Sequence of chain B:
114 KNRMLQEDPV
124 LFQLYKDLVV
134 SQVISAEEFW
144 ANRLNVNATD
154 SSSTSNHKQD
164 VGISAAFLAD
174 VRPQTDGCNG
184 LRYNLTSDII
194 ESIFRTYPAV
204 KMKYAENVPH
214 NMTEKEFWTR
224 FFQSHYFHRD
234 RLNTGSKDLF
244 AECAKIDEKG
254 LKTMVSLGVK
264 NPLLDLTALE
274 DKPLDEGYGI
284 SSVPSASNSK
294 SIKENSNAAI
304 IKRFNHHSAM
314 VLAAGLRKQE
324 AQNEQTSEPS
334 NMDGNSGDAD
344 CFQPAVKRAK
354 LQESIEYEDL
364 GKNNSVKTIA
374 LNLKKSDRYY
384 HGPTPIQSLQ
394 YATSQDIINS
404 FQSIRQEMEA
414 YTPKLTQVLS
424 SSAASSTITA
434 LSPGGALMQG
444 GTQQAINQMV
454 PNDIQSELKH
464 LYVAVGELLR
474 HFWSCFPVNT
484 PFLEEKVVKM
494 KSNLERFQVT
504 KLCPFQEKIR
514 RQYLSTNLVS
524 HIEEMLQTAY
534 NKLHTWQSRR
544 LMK

Contacts between the two chains:
Residue M528 in chain B interacts with residue D277 in chain A (closest heavy-atom distance 3.6 Å).
Residue Q322 in chain B interacts with residue N181 in chain A (closest heavy-atom distance 2.8 Å).
Residue S167 in chain B contacts residue P179 in chain A (closest heavy-atom distance 3.4 Å).
Residue S477 in chain B interacts with residue R251 in chain A (closest heavy-atom distance 2.8 Å).
Residue Q447 in chain B interacts with residue P269 in chain A (closest heavy-atom distance 2.9 Å).
Residue Q458 in chain B contacts residue A274 in chain A (closest heavy-atom distance 2.9 Å).
Residue A168 in chain B contacts residue C177 in chain A (closest heavy-atom distance 3.2 Å).
Residue V164 in chain B is in contact with residue P179 in chain A (closest heavy-atom distance 3.3 Å).
Residue A352 in chain B interacts with residue R54 in chain A (closest heavy-atom distance 3.4 Å).
Residue H524 in chain B contacts residue F271 in chain A (closest heavy-atom distance 3.4 Å).
Residue G444 in chain B interacts with residue P269 in chain A (closest heavy-atom distance 3.7 Å).
Residue I525 in chain B is in contact with residue H275 in chain A (closest heavy-atom distance 3.3 Å).
Residue R351 in chain B is in contact with residue R54 in chain A (closest heavy-atom distance 2.9 Å).
Residue K161 in chain B is in contact with residue R113 in chain A (closest heavy-atom distance 3.6 Å).
Residue Q446 in chain B contacts residue P269 in chain A (closest heavy-atom distance 3.4 Å).
Residue V149 in chain B contacts residue H158 in chain A (closest heavy-atom distance 3.5 Å).
Residue D163 in chain B is in contact with residue K112 in chain A (closest heavy-atom distance 3.4 Å).
Residue H524 in chain B is in contact with residue L276 in chain A (closest heavy-atom distance 3.5 Å).
Residue A169 in chain B contacts residue C177 in chain A (closest heavy-atom distance 3.4 Å).
Residue H160 in chain B interacts with residue S150 in chain A (closest heavy-atom distance 3.1 Å).
Residue H524 in chain B interacts with residue H275 in chain A (closest heavy-atom distance 3.5 Å).
Residue E527 in chain B contacts residue R295 in chain A (closest heavy-atom distance 2.6 Å).
Residue E527 in chain B interacts with residue D277 in chain A (closest heavy-atom distance 3.5 Å).
Residue G443 in chain B contacts residue P269 in chain A (closest heavy-atom distance 3.3 Å).
Residue H160 in chain B contacts residue N147 in chain A (closest heavy-atom distance 3.2 Å).
Residue A168 in chain B contacts residue D178 in chain A (closest heavy-atom distance 3.2 Å).
Residue N450 in chain B interacts with residue M273 in chain A (closest heavy-atom distance 3.3 Å).
Residue N520 in chain B interacts with residue A267 in chain A (closest heavy-atom distance 3.2 Å).
Residue P454 in chain B is in contact with residue M273 in chain A (closest heavy-atom distance 3.3 Å).
Residue K321 in chain B interacts with residue N181 in chain A (closest heavy-atom distance 3.2 Å).
Residue E527 in chain B contacts residue C294 in chain A (closest heavy-atom distance 3.6 Å).
Residue K462 in chain B is in contact with residue N279 in chain A (closest heavy-atom distance 3.4 Å).
Residue A352 in chain B interacts with residue V53 in chain A (closest heavy-atom distance 3.7 Å).
Residue D163 in chain B is in contact with residue P179 in chain A (closest heavy-atom distance 2.3 Å).
Residue Q458 in chain B is in contact with residue H275 in chain A (closest heavy-atom distance 3.4 Å).
Residue L521 in chain B interacts with residue M273 in chain A (closest heavy-atom distance 3.7 Å).
Residue R473 in chain B is in contact with residue I307 in chain A (closest heavy-atom distance 3.5 Å).
Residue S459 in chain B is in contact with residue A274 in chain A (closest heavy-atom distance 3.3 Å).
Residue H524 in chain B contacts residue D277 in chain A (closest heavy-atom distance 3.7 Å).
Residue E356 in chain B is in contact with residue F326 in chain A (closest heavy-atom distance 3.2 Å).
Residue K462 in chain B interacts with residue A274 in chain A (closest heavy-atom distance 3.4 Å).
Residue A169 in chain B contacts residue E142 in chain A (closest heavy-atom distance 2.6 Å).
Residue H524 in chain B contacts residue K268 in chain A (closest heavy-atom distance 3.0 Å).
Residue K321 in chain B contacts residue S180 in chain A (closest heavy-atom distance 3.4 Å).
Residue L440 in chain B contacts residue D266 in chain A (closest heavy-atom distance 3.3 Å).
Residue T152 in chain B is in contact with residue Q154 in chain A (closest heavy-atom distance 2.9 Å).
Residue P454 in chain B interacts with residue A274 in chain A (closest heavy-atom distance 3.3 Å).
Residue A439 in chain B interacts with residue D266 in chain A (closest heavy-atom distance 2.9 Å).
Residue R473 in chain B contacts residue Q293 in chain A (closest heavy-atom distance 3.1 Å).
Residue E470 in chain B interacts with residue G309 in chain A (closest heavy-atom distance 3.2 Å).
Residue D153 in chain B interacts with residue Q154 in chain A (closest heavy-atom distance 3.2 Å).
Residue L521 in chain B contacts residue H275 in chain A (closest heavy-atom distance 3.5 Å).
Residue V164 in chain B contacts residue S180 in chain A (closest heavy-atom distance 3.4 Å).
Residue E356 in chain B interacts with residue P327 in chain A (closest heavy-atom distance 3.7 Å).
Residue Q162 in chain B is in contact with residue R113 in chain A (closest heavy-atom distance 3.4 Å).
Residue E470 in chain B is in contact with residue K306 in chain A (closest heavy-atom distance 2.8 Å).
Residue V349 in chain B contacts residue R54 in chain A (closest heavy-atom distance 3.2 Å).
Residue G165 in chain B interacts with residue P179 in chain A (closest heavy-atom distance 2.5 Å).
Residue Q451 in chain B is in contact with residue L284 in chain A (closest heavy-atom distance 3.5 Å).
Residue E470 in chain B interacts with residue I307 in chain A (closest heavy-atom distance 3.2 Å).

These two protein chains interact to form a complex.

Sequence of chain A:
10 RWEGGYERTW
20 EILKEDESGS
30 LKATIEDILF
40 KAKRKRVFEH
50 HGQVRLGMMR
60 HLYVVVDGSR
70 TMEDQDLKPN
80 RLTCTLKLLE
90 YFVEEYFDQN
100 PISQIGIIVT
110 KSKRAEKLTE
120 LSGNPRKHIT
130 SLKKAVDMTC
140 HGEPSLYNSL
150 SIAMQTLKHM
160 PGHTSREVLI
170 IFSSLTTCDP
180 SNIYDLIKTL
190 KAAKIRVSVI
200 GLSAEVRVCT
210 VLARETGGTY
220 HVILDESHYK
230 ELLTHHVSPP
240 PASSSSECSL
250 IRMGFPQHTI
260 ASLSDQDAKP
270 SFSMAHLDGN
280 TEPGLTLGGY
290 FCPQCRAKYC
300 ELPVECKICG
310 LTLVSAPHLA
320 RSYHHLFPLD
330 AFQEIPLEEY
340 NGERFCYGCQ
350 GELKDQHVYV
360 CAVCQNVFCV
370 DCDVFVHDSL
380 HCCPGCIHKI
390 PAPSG